Sequence of chain A:
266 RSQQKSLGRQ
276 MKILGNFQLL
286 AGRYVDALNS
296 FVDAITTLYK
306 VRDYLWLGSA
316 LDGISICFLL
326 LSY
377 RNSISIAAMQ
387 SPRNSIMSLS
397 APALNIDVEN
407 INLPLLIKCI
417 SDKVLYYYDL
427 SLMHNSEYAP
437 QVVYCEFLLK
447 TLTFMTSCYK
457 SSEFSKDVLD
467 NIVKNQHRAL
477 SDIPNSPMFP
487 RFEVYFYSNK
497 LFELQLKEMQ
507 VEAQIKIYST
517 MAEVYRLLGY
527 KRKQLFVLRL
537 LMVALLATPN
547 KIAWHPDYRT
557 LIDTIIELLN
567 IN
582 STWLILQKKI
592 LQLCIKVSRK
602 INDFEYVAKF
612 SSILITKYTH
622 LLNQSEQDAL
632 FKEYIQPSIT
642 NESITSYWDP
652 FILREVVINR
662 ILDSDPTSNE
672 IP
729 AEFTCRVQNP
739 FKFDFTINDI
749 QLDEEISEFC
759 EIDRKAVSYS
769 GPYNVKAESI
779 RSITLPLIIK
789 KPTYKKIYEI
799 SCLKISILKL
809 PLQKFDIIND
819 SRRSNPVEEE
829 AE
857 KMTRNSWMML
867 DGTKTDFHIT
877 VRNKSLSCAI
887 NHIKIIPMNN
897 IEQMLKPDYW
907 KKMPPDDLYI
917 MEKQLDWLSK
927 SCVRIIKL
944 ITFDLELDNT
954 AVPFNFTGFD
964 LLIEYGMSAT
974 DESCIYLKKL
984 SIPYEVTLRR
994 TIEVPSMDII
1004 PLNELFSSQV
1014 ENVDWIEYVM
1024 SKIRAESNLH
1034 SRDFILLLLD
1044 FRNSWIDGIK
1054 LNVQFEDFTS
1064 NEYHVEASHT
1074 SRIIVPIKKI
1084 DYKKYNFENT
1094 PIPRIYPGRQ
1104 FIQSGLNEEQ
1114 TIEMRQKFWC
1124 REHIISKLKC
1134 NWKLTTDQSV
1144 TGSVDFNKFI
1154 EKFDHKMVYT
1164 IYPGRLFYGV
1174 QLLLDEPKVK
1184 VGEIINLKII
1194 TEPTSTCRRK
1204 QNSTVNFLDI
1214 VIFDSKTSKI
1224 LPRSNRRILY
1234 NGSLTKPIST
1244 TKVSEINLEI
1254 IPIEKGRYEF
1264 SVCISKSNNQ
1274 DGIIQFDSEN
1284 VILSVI

This data describes a binding interaction between two proteins.

Sequence of chain B:
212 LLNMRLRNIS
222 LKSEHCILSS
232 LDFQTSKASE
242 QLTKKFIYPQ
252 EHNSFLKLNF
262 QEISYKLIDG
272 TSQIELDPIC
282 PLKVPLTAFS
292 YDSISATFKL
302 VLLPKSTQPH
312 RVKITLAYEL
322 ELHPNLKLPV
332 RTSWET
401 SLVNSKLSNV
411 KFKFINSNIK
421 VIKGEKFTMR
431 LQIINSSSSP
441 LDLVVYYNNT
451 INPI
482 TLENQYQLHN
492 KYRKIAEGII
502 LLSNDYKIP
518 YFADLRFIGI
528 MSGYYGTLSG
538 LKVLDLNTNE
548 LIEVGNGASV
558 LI

Interface contacts:
Residue D1001 in chain A contacts residue N449 in chain B (closest heavy-atom distance 3.8 Å).
Residue I1276 in chain A is in contact with residue L483 in chain B (closest heavy-atom distance 4.6 Å).
Residue I1003 in chain A is in contact with residue E498 in chain B (closest heavy-atom distance 4.1 Å).
Residue K1159 in chain A is in contact with residue N449 in chain B (closest heavy-atom distance 3.3 Å).
Residue K1219 in chain A contacts residue K495 in chain B (closest heavy-atom distance 4.2 Å).
Residue W1018 in chain A interacts with residue I525 in chain B (closest heavy-atom distance 3.8 Å).
Residue V1265 in chain A contacts residue Y487 in chain B (closest heavy-atom distance 3.0 Å).
Residue F1279 in chain A is in contact with residue Y487 in chain B (closest heavy-atom distance 3.5 Å).
Residue K1222 in chain A interacts with residue E484 in chain B (closest heavy-atom distance 3.3 Å).
Residue I1276 in chain A contacts residue Q486 in chain B (closest heavy-atom distance 3.4 Å).
Residue L1039 in chain A is in contact with residue I501 in chain B (closest heavy-atom distance 4.1 Å).
Residue K1222 in chain A interacts with residue Y487 in chain B (closest heavy-atom distance 4.7 Å).
Residue V1214 in chain A interacts with residue Y487 in chain B (closest heavy-atom distance 3.7 Å).
Residue V1013 in chain A contacts residue K423 in chain B (closest heavy-atom distance 4.0 Å).
Residue I1003 in chain A interacts with residue N449 in chain B (closest heavy-atom distance 3.8 Å).
Residue L1041 in chain A is in contact with residue N449 in chain B (closest heavy-atom distance 4.5 Å).
Residue V1214 in chain A interacts with residue E484 in chain B (closest heavy-atom distance 3.4 Å).
Residue V1013 in chain A interacts with residue G424 in chain B (closest heavy-atom distance 3.5 Å).
Residue R1075 in chain A interacts with residue S504 in chain B (closest heavy-atom distance 4.4 Å).
Residue R1075 in chain A contacts residue N505 in chain B (closest heavy-atom distance 3.2 Å).
Residue N1006 in chain A contacts residue E498 in chain B (closest heavy-atom distance 2.4 Å).
Residue F1216 in chain A is in contact with residue Q488 in chain B (closest heavy-atom distance 3.4 Å).
Residue E1007 in chain A interacts with residue M528 in chain B (closest heavy-atom distance 4.7 Å).
Residue V1013 in chain A interacts with residue E425 in chain B (closest heavy-atom distance 3.7 Å).
Residue K1159 in chain A is in contact with residue T450 in chain B (closest heavy-atom distance 4.3 Å).
Residue T1220 in chain A contacts residue Q488 in chain B (closest heavy-atom distance 3.8 Å).
Residue F1216 in chain A is in contact with residue Y487 in chain B (closest heavy-atom distance 3.5 Å).
Residue F1009 in chain A is in contact with residue I527 in chain B (closest heavy-atom distance 3.8 Å).
Residue L1041 in chain A contacts residue I501 in chain B (closest heavy-atom distance 4.1 Å).
Residue S1010 in chain A interacts with residue K423 in chain B (closest heavy-atom distance 4.8 Å).
Residue E1007 in chain A contacts residue I527 in chain B (closest heavy-atom distance 3.3 Å).
Residue F1279 in chain A interacts with residue H490 in chain B (closest heavy-atom distance 3.4 Å).
Residue S1281 in chain A interacts with residue R494 in chain B (closest heavy-atom distance 3.4 Å).
Residue P1004 in chain A interacts with residue E498 in chain B (closest heavy-atom distance 4.0 Å).
Residue I1276 in chain A contacts residue Y487 in chain B (closest heavy-atom distance 4.7 Å).
Residue Q1273 in chain A interacts with residue L483 in chain B (closest heavy-atom distance 4.8 Å).
Residue N1006 in chain A is in contact with residue M528 in chain B (closest heavy-atom distance 3.6 Å).
Residue D1212 in chain A interacts with residue L483 in chain B (closest heavy-atom distance 4.1 Å).
Residue N1272 in chain A is in contact with residue L483 in chain B (closest heavy-atom distance 4.7 Å).
Residue R1075 in chain A contacts residue I501 in chain B (closest heavy-atom distance 4.6 Å).
Residue D1280 in chain A interacts with residue Y487 in chain B (closest heavy-atom distance 4.1 Å).
Residue S1264 in chain A is in contact with residue Y487 in chain B (closest heavy-atom distance 3.2 Å).
Residue Q1012 in chain A interacts with residue K423 in chain B (closest heavy-atom distance 4.0 Å).
Residue F1009 in chain A is in contact with residue G424 in chain B (closest heavy-atom distance 3.8 Å).
Residue F1216 in chain A contacts residue N491 in chain B (closest heavy-atom distance 4.0 Å).
Residue E1007 in chain A is in contact with residue S529 in chain B (closest heavy-atom distance 3.7 Å).
Residue R1075 in chain A contacts residue L502 in chain B (closest heavy-atom distance 3.6 Å).
Residue I1003 in chain A interacts with residue I527 in chain B (closest heavy-atom distance 4.2 Å).
Residue I1077 in chain A contacts residue L503 in chain B (closest heavy-atom distance 3.8 Å).
Residue I1003 in chain A interacts with residue A497 in chain B (closest heavy-atom distance 4.2 Å).
Residue Q1273 in chain A is in contact with residue T482 in chain B (closest heavy-atom distance 4.0 Å).
Residue F1009 in chain A interacts with residue G526 in chain B (closest heavy-atom distance 4.3 Å).
Residue P1004 in chain A contacts residue I527 in chain B (closest heavy-atom distance 3.5 Å).
Residue L1005 in chain A interacts with residue I527 in chain B (closest heavy-atom distance 4.5 Å).
Residue K1222 in chain A contacts residue Q488 in chain B (closest heavy-atom distance 3.1 Å).
Residue C1266 in chain A interacts with residue Y487 in chain B (closest heavy-atom distance 3.6 Å).
Residue L1005 in chain A contacts residue E498 in chain B (closest heavy-atom distance 4.6 Å).
Residue R1075 in chain A interacts with residue L503 in chain B (closest heavy-atom distance 3.3 Å).
Residue F1279 in chain A interacts with residue I454 in chain B (closest heavy-atom distance 4.9 Å).
Residue S1221 in chain A is in contact with residue Q488 in chain B (closest heavy-atom distance 3.4 Å).